Contacts between the two chains:
Residue Q8 in the first protein interacts with residue V13 in the second protein (closest heavy-atom distance 3.6 Å).
Residue N68 in the first protein contacts residue T69 in the second protein (closest heavy-atom distance 2.9 Å).
Residue N12 in the first protein is in contact with residue I16 in the second protein (closest heavy-atom distance 3.7 Å).
Residue R120 in the first protein contacts residue T118 in the second protein (closest heavy-atom distance 3.3 Å).
Residue R120 in the first protein contacts residue T122 in the second protein (closest heavy-atom distance 2.7 Å).
Residue V65 in the first protein is in contact with residue V65 in the second protein (closest heavy-atom distance 3.6 Å).
Residue L75 in the first protein contacts residue G76 in the second protein (closest heavy-atom distance 3.7 Å).
Residue R85 in the first protein contacts residue V86 in the second protein (closest heavy-atom distance 3.5 Å).
Residue I33 in the first protein interacts with residue I30 in the second protein (closest heavy-atom distance 3.8 Å).
Residue I16 in the first protein is in contact with residue I16 in the second protein (closest heavy-atom distance 3.8 Å).
Residue L117 in the first protein is in contact with residue T118 in the second protein (closest heavy-atom distance 3.7 Å).
Residue R127 in the first protein contacts residue V125 in the second protein (closest heavy-atom distance 3.3 Å).
Residue L131 in the first protein contacts residue I132 in the second protein (closest heavy-atom distance 3.8 Å).
Residue L26 in the first protein interacts with residue L23 in the second protein (closest heavy-atom distance 3.7 Å).
Residue R78 in the first protein interacts with residue I79 in the second protein (closest heavy-atom distance 3.8 Å).
Residue L61 in the first protein is in contact with residue V58 in the second protein (closest heavy-atom distance 3.7 Å).
Residue R99 in the first protein contacts residue T100 in the second protein (closest heavy-atom distance 3.7 Å).
Residue L51 in the first protein contacts residue L51 in the second protein (closest heavy-atom distance 3.4 Å).
Residue L75 in the first protein contacts residue I79 in the second protein (closest heavy-atom distance 3.7 Å).
Residue I54 in the first protein interacts with residue S55 in the second protein (closest heavy-atom distance 3.7 Å).
Residue R99 in the first protein is in contact with residue E104 in the second protein (closest heavy-atom distance 2.7 Å).
Residue L89 in the first protein interacts with residue T93 in the second protein (closest heavy-atom distance 3.5 Å).
Residue R99 in the first protein contacts residue S101 in the second protein (closest heavy-atom distance 3.0 Å).
Residue R43 in the first protein interacts with residue L44 in the second protein (closest heavy-atom distance 3.7 Å).
Residue R50 in the first protein interacts with residue D48 in the second protein (closest heavy-atom distance 2.9 Å).
Residue I54 in the first protein interacts with residue L51 in the second protein (closest heavy-atom distance 3.6 Å).
Residue L110 in the first protein interacts with residue V107 in the second protein (closest heavy-atom distance 3.6 Å).
Residue M47 in the first protein contacts residue L44 in the second protein (closest heavy-atom distance 3.2 Å).
Residue L89 in the first protein contacts residue L89 in the second protein (closest heavy-atom distance 3.7 Å).
Residue V107 in the first protein interacts with residue V107 in the second protein (closest heavy-atom distance 3.8 Å).
Residue E124 in the first protein is in contact with residue V125 in the second protein (closest heavy-atom distance 3.2 Å).
Residue V9 in the first protein interacts with residue V9 in the second protein (closest heavy-atom distance 3.7 Å).
Residue R78 in the first protein contacts residue E83 in the second protein (closest heavy-atom distance 2.9 Å).
Residue I40 in the first protein contacts residue I37 in the second protein (closest heavy-atom distance 3.8 Å).
Residue I33 in the first protein is in contact with residue I37 in the second protein (closest heavy-atom distance 3.7 Å).
Residue Q8 in the first protein interacts with residue V9 in the second protein (closest heavy-atom distance 3.5 Å).
Residue R85 in the first protein interacts with residue D90 in the second protein (closest heavy-atom distance 2.9 Å).
Residue I72 in the first protein contacts residue I72 in the second protein (closest heavy-atom distance 3.7 Å).
Residue S71 in the first protein interacts with residue I72 in the second protein (closest heavy-atom distance 3.6 Å).
Residue L128 in the first protein is in contact with residue I132 in the second protein (closest heavy-atom distance 3.7 Å).
Residue N12 in the first protein interacts with residue V9 in the second protein (closest heavy-atom distance 3.5 Å).
Residue N68 in the first protein contacts residue I72 in the second protein (closest heavy-atom distance 3.6 Å).
Residue L131 in the first protein interacts with residue D129 in the second protein (closest heavy-atom distance 3.6 Å).
Residue N12 in the first protein is in contact with residue V13 in the second protein (closest heavy-atom distance 3.6 Å).
Residue R85 in the first protein interacts with residue D87 in the second protein (closest heavy-atom distance 2.8 Å).
Residue N68 in the first protein is in contact with residue V65 in the second protein (closest heavy-atom distance 3.7 Å).
Residue R127 in the first protein interacts with residue D129 in the second protein (closest heavy-atom distance 2.7 Å).
Residue Q57 in the first protein is in contact with residue V58 in the second protein (closest heavy-atom distance 3.5 Å).
Residue L89 in the first protein contacts residue D90 in the second protein (closest heavy-atom distance 3.6 Å).
Residue R120 in the first protein is in contact with residue V121 in the second protein (closest heavy-atom distance 3.6 Å).
Residue L128 in the first protein is in contact with residue D129 in the second protein (closest heavy-atom distance 3.5 Å).
Residue Q29 in the first protein contacts residue I30 in the second protein (closest heavy-atom distance 3.2 Å).
Residue R78 in the first protein interacts with residue N80 in the second protein (closest heavy-atom distance 2.9 Å).
Residue I132 in the first protein is in contact with residue I132 in the second protein (closest heavy-atom distance 3.8 Å).
Residue M47 in the first protein contacts residue M47 in the second protein (closest heavy-atom distance 3.6 Å).
Residue R50 in the first protein contacts residue L51 in the second protein (closest heavy-atom distance 3.5 Å).
Residue L61 in the first protein is in contact with residue S62 in the second protein (closest heavy-atom distance 3.8 Å).
Residue L96 in the first protein is in contact with residue T97 in the second protein (closest heavy-atom distance 3.7 Å).
Residue T93 in the first protein interacts with residue T93 in the second protein (closest heavy-atom distance 3.8 Å).
Residue E113 in the first protein is in contact with residue L114 in the second protein (closest heavy-atom distance 3.5 Å).

Sequence of the second protein:
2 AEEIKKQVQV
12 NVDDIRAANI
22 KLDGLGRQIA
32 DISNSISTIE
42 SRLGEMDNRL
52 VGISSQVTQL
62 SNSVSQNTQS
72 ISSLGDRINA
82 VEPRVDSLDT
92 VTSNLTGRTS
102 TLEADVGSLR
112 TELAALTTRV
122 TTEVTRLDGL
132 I

Sequence of the first protein:
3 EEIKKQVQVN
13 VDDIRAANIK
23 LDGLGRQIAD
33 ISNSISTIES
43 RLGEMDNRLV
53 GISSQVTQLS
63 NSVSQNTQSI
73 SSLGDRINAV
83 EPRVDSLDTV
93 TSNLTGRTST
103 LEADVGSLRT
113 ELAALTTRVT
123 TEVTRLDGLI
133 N

The following describes two proteins that form a bound complex.